Sequence of chain A:
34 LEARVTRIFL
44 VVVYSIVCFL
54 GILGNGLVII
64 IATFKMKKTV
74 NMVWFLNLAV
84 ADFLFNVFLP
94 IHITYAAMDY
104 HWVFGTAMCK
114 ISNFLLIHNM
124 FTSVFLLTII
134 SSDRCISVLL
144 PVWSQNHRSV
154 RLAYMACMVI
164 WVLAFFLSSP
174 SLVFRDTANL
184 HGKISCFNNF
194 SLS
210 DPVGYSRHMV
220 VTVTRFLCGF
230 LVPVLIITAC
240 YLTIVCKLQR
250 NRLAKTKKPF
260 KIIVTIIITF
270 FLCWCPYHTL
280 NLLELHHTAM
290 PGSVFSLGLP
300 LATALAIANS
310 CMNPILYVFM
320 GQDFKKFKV

These two protein chains interact to form a complex.

Residue-level contacts at the interface:
Residue E283 in chain A interacts with residue G4 in chain B (closest heavy-atom distance 2.6 Å).
Residue Y103 in chain A contacts residue F6 in chain B (closest heavy-atom distance 3.2 Å).
Residue S174 in chain A contacts residue S9 in chain B (closest heavy-atom distance 3.7 Å).
Residue S174 in chain A is in contact with residue F8 in chain B (closest heavy-atom distance 4.8 Å).
Residue L183 in chain A interacts with residue F2 in chain B (closest heavy-atom distance 3.1 Å).
Residue M123 in chain A contacts residue F8 in chain B (closest heavy-atom distance 3.6 Å).
Residue H286 in chain A interacts with residue Y1 in chain B (closest heavy-atom distance 3.2 Å).
Residue F88 in chain A is in contact with residue F8 in chain B (closest heavy-atom distance 4.0 Å).
Residue Y98 in chain A interacts with residue F6 in chain B (closest heavy-atom distance 4.6 Å).
Residue R178 in chain A is in contact with residue F8 in chain B (closest heavy-atom distance 3.0 Å).
Residue L92 in chain A contacts residue F8 in chain B (closest heavy-atom distance 4.0 Å).
Residue E283 in chain A is in contact with residue P3 in chain B (closest heavy-atom distance 3.4 Å).
Residue N280 in chain A interacts with residue A7 in chain B (closest heavy-atom distance 4.4 Å).
Residue H95 in chain A interacts with residue F6 in chain B (closest heavy-atom distance 4.3 Å).
Residue A305 in chain A contacts residue F8 in chain B (closest heavy-atom distance 4.8 Å).
Residue N280 in chain A contacts residue S9 in chain B (closest heavy-atom distance 4.1 Å).
Residue C189 in chain A contacts residue Q5 in chain B (closest heavy-atom distance 3.5 Å).
Residue F294 in chain A contacts residue Y1 in chain B (closest heavy-atom distance 3.7 Å).
Residue H95 in chain A is in contact with residue A7 in chain B (closest heavy-atom distance 3.3 Å).
Residue L298 in chain A interacts with residue Y1 in chain B (closest heavy-atom distance 4.7 Å).
Residue T302 in chain A contacts residue A7 in chain B (closest heavy-atom distance 4.2 Å).
Residue F294 in chain A interacts with residue F6 in chain B (closest heavy-atom distance 4.1 Å).
Residue R178 in chain A is in contact with residue G4 in chain B (closest heavy-atom distance 2.7 Å).
Residue I120 in chain A is in contact with residue S9 in chain B (closest heavy-atom distance 3.5 Å).
Residue L298 in chain A contacts residue A7 in chain B (closest heavy-atom distance 3.9 Å).
Residue H217 in chain A contacts residue P3 in chain B (closest heavy-atom distance 4.3 Å).
Residue Y276 in chain A contacts residue A7 in chain B (closest heavy-atom distance 4.1 Å).
Residue S295 in chain A interacts with residue F6 in chain B (closest heavy-atom distance 3.7 Å).
Residue L119 in chain A interacts with residue F8 in chain B (closest heavy-atom distance 3.4 Å).
Residue F190 in chain A interacts with residue P3 in chain B (closest heavy-atom distance 4.1 Å).
Residue N191 in chain A contacts residue P3 in chain B (closest heavy-atom distance 3.0 Å).
Residue Y98 in chain A contacts residue Q5 in chain B (closest heavy-atom distance 4.2 Å).
Residue F190 in chain A interacts with residue G4 in chain B (closest heavy-atom distance 4.4 Å).
Residue R224 in chain A contacts residue S9 in chain B (closest heavy-atom distance 2.7 Å).
Residue F190 in chain A contacts residue F2 in chain B (closest heavy-atom distance 3.2 Å).
Residue H95 in chain A interacts with residue F8 in chain B (closest heavy-atom distance 4.3 Å).
Residue I306 in chain A contacts residue F8 in chain B (closest heavy-atom distance 3.7 Å).
Residue Y276 in chain A contacts residue S9 in chain B (closest heavy-atom distance 3.7 Å).
Residue N192 in chain A is in contact with residue P3 in chain B (closest heavy-atom distance 4.7 Å).
Residue N191 in chain A interacts with residue G4 in chain B (closest heavy-atom distance 3.5 Å).
Residue S188 in chain A interacts with residue Q5 in chain B (closest heavy-atom distance 3.9 Å).
Residue E283 in chain A contacts residue F2 in chain B (closest heavy-atom distance 4.7 Å).
Residue N116 in chain A is in contact with residue A7 in chain B (closest heavy-atom distance 4.3 Å).
Residue T302 in chain A interacts with residue F8 in chain B (closest heavy-atom distance 3.5 Å).
Residue I120 in chain A interacts with residue F8 in chain B (closest heavy-atom distance 3.6 Å).
Residue T302 in chain A is in contact with residue F6 in chain B (closest heavy-atom distance 3.9 Å).
Residue H286 in chain A is in contact with residue P3 in chain B (closest heavy-atom distance 4.6 Å).
Residue F190 in chain A interacts with residue Q5 in chain B (closest heavy-atom distance 3.3 Å).
Residue P299 in chain A contacts residue F6 in chain B (closest heavy-atom distance 4.3 Å).
Residue E283 in chain A is in contact with residue Q5 in chain B (closest heavy-atom distance 4.3 Å).
Residue R178 in chain A contacts residue A7 in chain B (closest heavy-atom distance 3.3 Å).
Residue R178 in chain A contacts residue S9 in chain B (closest heavy-atom distance 3.4 Å).
Residue E283 in chain A is in contact with residue Y1 in chain B (closest heavy-atom distance 2.7 Å).
Residue L298 in chain A is in contact with residue F6 in chain B (closest heavy-atom distance 3.6 Å).
Residue C189 in chain A contacts residue G4 in chain B (closest heavy-atom distance 4.7 Å).
Residue N191 in chain A is in contact with residue Q5 in chain B (closest heavy-atom distance 4.5 Å).
Residue N116 in chain A contacts residue F8 in chain B (closest heavy-atom distance 2.9 Å).
Residue Y276 in chain A is in contact with residue F8 in chain B (closest heavy-atom distance 3.8 Å).
Residue N191 in chain A contacts residue S9 in chain B (closest heavy-atom distance 2.9 Å).
Residue R178 in chain A is in contact with residue Q5 in chain B (closest heavy-atom distance 4.1 Å).

Sequence of chain B:
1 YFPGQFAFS